Sequence of the second protein:
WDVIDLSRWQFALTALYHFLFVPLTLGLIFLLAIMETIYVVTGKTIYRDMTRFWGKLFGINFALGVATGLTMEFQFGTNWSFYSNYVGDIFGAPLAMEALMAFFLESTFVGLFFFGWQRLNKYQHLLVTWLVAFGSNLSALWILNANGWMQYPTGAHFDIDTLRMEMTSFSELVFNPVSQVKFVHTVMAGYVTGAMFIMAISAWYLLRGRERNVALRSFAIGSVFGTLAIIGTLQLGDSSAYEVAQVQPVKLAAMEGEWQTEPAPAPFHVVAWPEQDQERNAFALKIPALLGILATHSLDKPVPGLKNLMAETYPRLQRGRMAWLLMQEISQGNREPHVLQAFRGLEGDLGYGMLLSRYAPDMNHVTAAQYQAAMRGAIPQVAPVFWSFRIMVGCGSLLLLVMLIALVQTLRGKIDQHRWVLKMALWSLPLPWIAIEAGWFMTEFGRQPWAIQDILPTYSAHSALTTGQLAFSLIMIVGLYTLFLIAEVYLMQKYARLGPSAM

This data describes a binding interaction between two proteins.

Residue-level contacts at the interface:
Residue F135 in the second protein interacts with residue I10 in the first protein (closest heavy-atom distance 4.6 Å).
Residue M189 in the second protein interacts with residue W6 in the first protein (closest heavy-atom distance 4.3 Å).
Residue V185 in the second protein contacts residue W6 in the first protein (closest heavy-atom distance 3.9 Å).
Residue L229 in the second protein contacts residue M13 in the first protein (closest heavy-atom distance 3.7 Å).
Residue L217 in the second protein contacts residue L28 in the first protein (closest heavy-atom distance 4.3 Å).
Residue Y192 in the second protein is in contact with residue W6 in the first protein (closest heavy-atom distance 3.5 Å).
Residue A230 in the second protein contacts residue M13 in the first protein (closest heavy-atom distance 3.7 Å).
Residue V182 in the second protein interacts with residue W2 in the first protein (closest heavy-atom distance 4.1 Å).
Residue T43 in the second protein contacts residue V22 in the first protein (closest heavy-atom distance 3.6 Å).
Residue L412 in the second protein interacts with residue W23 in the first protein (closest heavy-atom distance 3.7 Å).
Residue S240 in the second protein contacts residue W2 in the first protein (closest heavy-atom distance 4.2 Å).
Residue I35 in the second protein contacts residue S17 in the first protein (closest heavy-atom distance 4.2 Å).
Residue V225 in the second protein interacts with residue V20 in the first protein (closest heavy-atom distance 3.8 Å).
Residue N138 in the second protein is in contact with residue W6 in the first protein (closest heavy-atom distance 3.2 Å).
Residue F31 in the second protein is in contact with residue I10 in the first protein (closest heavy-atom distance 3.6 Å).
Residue R218 in the second protein interacts with residue L28 in the first protein (closest heavy-atom distance 3.8 Å).
Residue F135 in the second protein is in contact with residue F7 in the first protein (closest heavy-atom distance 3.5 Å).
Residue Y192 in the second protein interacts with residue M13 in the first protein (closest heavy-atom distance 4.3 Å).
Residue F31 in the second protein interacts with residue C14 in the first protein (closest heavy-atom distance 3.6 Å).
Residue K45 in the second protein interacts with residue D25 in the first protein (closest heavy-atom distance 2.3 Å).
Residue A221 in the second protein is in contact with residue L21 in the first protein (closest heavy-atom distance 3.7 Å).
Residue L142 in the second protein contacts residue Y3 in the first protein (closest heavy-atom distance 3.4 Å).
Residue N146 in the second protein is in contact with residue Y3 in the first protein (closest heavy-atom distance 4.3 Å).
Residue S180 in the second protein is in contact with residue Y3 in the first protein (closest heavy-atom distance 2.9 Å).
Residue T38 in the second protein is in contact with residue T18 in the first protein (closest heavy-atom distance 4.0 Å).
Residue I39 in the second protein contacts residue T18 in the first protein (closest heavy-atom distance 3.6 Å).
Residue Q181 in the second protein is in contact with residue Y3 in the first protein (closest heavy-atom distance 3.5 Å).
Residue R218 in the second protein interacts with residue L21 in the first protein (closest heavy-atom distance 3.9 Å).
Residue A221 in the second protein is in contact with residue L24 in the first protein (closest heavy-atom distance 4.3 Å).
Residue V188 in the second protein contacts residue W6 in the first protein (closest heavy-atom distance 3.3 Å).
Residue F135 in the second protein contacts residue L11 in the first protein (closest heavy-atom distance 3.9 Å).
Residue V175 in the second protein contacts residue Y3 in the first protein (closest heavy-atom distance 2.9 Å).
Residue F184 in the second protein interacts with residue W6 in the first protein (closest heavy-atom distance 3.4 Å).
Residue F226 in the second protein interacts with residue S17 in the first protein (closest heavy-atom distance 3.9 Å).
Residue F176 in the second protein contacts residue Y3 in the first protein (closest heavy-atom distance 4.0 Å).
Residue M189 in the second protein contacts residue M13 in the first protein (closest heavy-atom distance 4.0 Å).
Residue F226 in the second protein contacts residue M13 in the first protein (closest heavy-atom distance 3.9 Å).
Residue L229 in the second protein is in contact with residue L16 in the first protein (closest heavy-atom distance 4.1 Å).
Residue I39 in the second protein contacts residue L21 in the first protein (closest heavy-atom distance 3.6 Å).
Residue T411 in the second protein is in contact with residue L24 in the first protein (closest heavy-atom distance 3.7 Å).
Residue I222 in the second protein interacts with residue L21 in the first protein (closest heavy-atom distance 3.5 Å).
Residue I35 in the second protein is in contact with residue C14 in the first protein (closest heavy-atom distance 3.4 Å).
Residue I35 in the second protein is in contact with residue T18 in the first protein (closest heavy-atom distance 4.2 Å).
Residue Y48 in the second protein interacts with residue D25 in the first protein (closest heavy-atom distance 2.4 Å).
Residue F226 in the second protein interacts with residue I10 in the first protein (closest heavy-atom distance 3.7 Å).
Residue F184 in the second protein is in contact with residue Y3 in the first protein (closest heavy-atom distance 3.6 Å).
Residue K45 in the second protein interacts with residue P26 in the first protein (closest heavy-atom distance 4.5 Å).
Residue F135 in the second protein interacts with residue W6 in the first protein (closest heavy-atom distance 4.5 Å).
Residue Q181 in the second protein is in contact with residue M1 in the first protein (closest heavy-atom distance 2.9 Å).
Residue F226 in the second protein interacts with residue C14 in the first protein (closest heavy-atom distance 4.5 Å).
Residue W131 in the second protein contacts residue C14 in the first protein (closest heavy-atom distance 3.5 Å).
Residue Y192 in the second protein interacts with residue I10 in the first protein (closest heavy-atom distance 3.5 Å).
Residue Q181 in the second protein contacts residue W2 in the first protein (closest heavy-atom distance 3.5 Å).
Residue R218 in the second protein contacts residue D25 in the first protein (closest heavy-atom distance 2.8 Å).
Residue W131 in the second protein interacts with residue L11 in the first protein (closest heavy-atom distance 4.5 Å).
Residue V185 in the second protein contacts residue W2 in the first protein (closest heavy-atom distance 3.7 Å).
Residue L237 in the second protein is in contact with residue W2 in the first protein (closest heavy-atom distance 3.6 Å).
Residue I222 in the second protein contacts residue S17 in the first protein (closest heavy-atom distance 4.6 Å).
Residue V225 in the second protein interacts with residue S17 in the first protein (closest heavy-atom distance 3.7 Å).
Residue Y48 in the second protein contacts residue L21 in the first protein (closest heavy-atom distance 3.7 Å).

Sequence of the first protein:
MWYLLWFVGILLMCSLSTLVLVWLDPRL